This data describes a binding interaction between two proteins.

Sequence of chain A:
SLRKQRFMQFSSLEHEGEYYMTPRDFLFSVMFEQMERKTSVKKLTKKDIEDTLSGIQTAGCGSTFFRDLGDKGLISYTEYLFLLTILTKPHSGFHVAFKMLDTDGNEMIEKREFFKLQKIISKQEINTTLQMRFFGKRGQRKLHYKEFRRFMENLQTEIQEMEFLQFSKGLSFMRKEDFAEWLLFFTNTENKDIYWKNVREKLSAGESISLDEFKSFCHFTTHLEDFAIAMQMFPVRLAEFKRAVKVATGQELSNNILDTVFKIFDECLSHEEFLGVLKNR

Sequence of chain B:
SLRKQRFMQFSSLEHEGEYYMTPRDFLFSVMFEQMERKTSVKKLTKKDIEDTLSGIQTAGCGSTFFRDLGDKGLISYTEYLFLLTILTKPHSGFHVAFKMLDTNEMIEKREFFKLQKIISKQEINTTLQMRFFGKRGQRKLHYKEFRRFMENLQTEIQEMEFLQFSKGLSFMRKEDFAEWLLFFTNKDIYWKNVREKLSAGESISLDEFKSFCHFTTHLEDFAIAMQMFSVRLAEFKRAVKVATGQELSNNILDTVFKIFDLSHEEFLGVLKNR

Contacts between the two chains:
Residue R293 in chain A interacts with residue M124 in chain B (closest heavy-atom distance 4.7 Å).
Residue M278 in chain A is in contact with residue L141 in chain B (closest heavy-atom distance 4.3 Å).
Residue D271 in chain A is in contact with residue V120 in chain B (closest heavy-atom distance 3.7 Å).
Residue V297 in chain A contacts residue V120 in chain B (closest heavy-atom distance 4.9 Å).
Residue K147 in chain A is in contact with residue S280 in chain B (closest heavy-atom distance 2.6 Å).
Residue A275 in chain A interacts with residue V120 in chain B (closest heavy-atom distance 4.6 Å).
Residue I144 in chain A is in contact with residue M278 in chain B (closest heavy-atom distance 3.2 Å).
Residue I144 in chain A is in contact with residue Q277 in chain B (closest heavy-atom distance 3.4 Å).
Residue Q277 in chain A interacts with residue I144 in chain B (closest heavy-atom distance 4.2 Å).
Residue V120 in chain A contacts residue V297 in chain B (closest heavy-atom distance 4.6 Å).
Residue I144 in chain A contacts residue S280 in chain B (closest heavy-atom distance 4.6 Å).
Residue G117 in chain A interacts with residue I274 in chain B (closest heavy-atom distance 4.0 Å).
Residue A121 in chain A is in contact with residue M278 in chain B (closest heavy-atom distance 3.5 Å).
Residue M124 in chain A is in contact with residue M278 in chain B (closest heavy-atom distance 3.9 Å).
Residue M124 in chain A is in contact with residue E290 in chain B (closest heavy-atom distance 4.6 Å).
Residue F279 in chain A contacts residue M124 in chain B (closest heavy-atom distance 3.6 Å).
Residue M124 in chain A interacts with residue R293 in chain B (closest heavy-atom distance 4.2 Å).
Residue V120 in chain A is in contact with residue M278 in chain B (closest heavy-atom distance 4.9 Å).
Residue M278 in chain A interacts with residue A121 in chain B (closest heavy-atom distance 3.7 Å).
Residue M124 in chain A contacts residue A275 in chain B (closest heavy-atom distance 3.4 Å).
Residue M278 in chain A is in contact with residue M124 in chain B (closest heavy-atom distance 3.8 Å).
Residue E270 in chain A is in contact with residue S116 in chain B (closest heavy-atom distance 4.3 Å).
Residue I274 in chain A contacts residue V120 in chain B (closest heavy-atom distance 3.4 Å).
Residue K123 in chain A contacts residue V297 in chain B (closest heavy-atom distance 3.7 Å).
Residue A275 in chain A is in contact with residue M124 in chain B (closest heavy-atom distance 3.7 Å).
Residue V120 in chain A is in contact with residue I274 in chain B (closest heavy-atom distance 4.1 Å).
Residue L141 in chain A contacts residue M278 in chain B (closest heavy-atom distance 3.9 Å).
Residue V120 in chain A is in contact with residue A275 in chain B (closest heavy-atom distance 3.6 Å).
Residue D271 in chain A interacts with residue S116 in chain B (closest heavy-atom distance 4.3 Å).
Residue M278 in chain A interacts with residue V120 in chain B (closest heavy-atom distance 4.7 Å).
Residue V297 in chain A contacts residue K123 in chain B (closest heavy-atom distance 3.6 Å).
Residue L125 in chain A interacts with residue M278 in chain B (closest heavy-atom distance 4.4 Å).
Residue M278 in chain A contacts residue L125 in chain B (closest heavy-atom distance 4.3 Å).
Residue M124 in chain A interacts with residue A294 in chain B (closest heavy-atom distance 3.6 Å).
Residue M278 in chain A contacts residue I144 in chain B (closest heavy-atom distance 3.8 Å).
Residue V297 in chain A is in contact with residue M124 in chain B (closest heavy-atom distance 3.4 Å).
Residue I274 in chain A is in contact with residue G117 in chain B (closest heavy-atom distance 3.4 Å).
Residue A294 in chain A contacts residue M124 in chain B (closest heavy-atom distance 3.8 Å).
Residue V120 in chain A is in contact with residue D271 in chain B (closest heavy-atom distance 3.8 Å).
Residue M124 in chain A contacts residue V297 in chain B (closest heavy-atom distance 3.4 Å).
Residue M124 in chain A contacts residue F279 in chain B (closest heavy-atom distance 3.4 Å).
Residue S116 in chain A interacts with residue D271 in chain B (closest heavy-atom distance 4.4 Å).